Residue-level contacts at the interface:
Residue P60 in chain A interacts with residue P149 in chain B (closest heavy-atom distance 3.6 Å).
Residue N43 in chain A contacts residue K45 in chain B (closest heavy-atom distance 2.8 Å).
Residue L52 in chain A is in contact with residue D23 in chain B (closest heavy-atom distance 3.5 Å).
Residue T35 in chain A interacts with residue P32 in chain B (closest heavy-atom distance 4.0 Å).
Residue P60 in chain A contacts residue E10 in chain B (closest heavy-atom distance 3.6 Å).
Residue Q95 in chain A is in contact with residue V154 in chain B (closest heavy-atom distance 3.2 Å).
Residue L41 in chain A interacts with residue D23 in chain B (closest heavy-atom distance 3.6 Å).
Residue N39 in chain A is in contact with residue N39 in chain B (closest heavy-atom distance 3.3 Å).
Residue D110 in chain A interacts with residue K5 in chain B (closest heavy-atom distance 3.4 Å).
Residue D96 in chain A contacts residue R158 in chain B (closest heavy-atom distance 3.6 Å).
Residue H46 in chain A is in contact with residue G47 in chain B (closest heavy-atom distance 3.9 Å).
Residue H46 in chain A is in contact with residue T72 in chain B (closest heavy-atom distance 3.3 Å).
Residue C38 in chain A is in contact with residue I25 in chain B (closest heavy-atom distance 3.8 Å).
Residue E34 in chain A is in contact with residue P32 in chain B (closest heavy-atom distance 3.5 Å).
Residue K62 in chain A interacts with residue A151 in chain B (closest heavy-atom distance 3.7 Å).
Residue A108 in chain A contacts residue A151 in chain B (closest heavy-atom distance 3.5 Å).
Residue H46 in chain A is in contact with residue F48 in chain B (closest heavy-atom distance 3.3 Å).
Residue P57 in chain A contacts residue L12 in chain B (closest heavy-atom distance 4.0 Å).
Residue V42 in chain A interacts with residue F68 in chain B (closest heavy-atom distance 3.6 Å).
Residue N44 in chain A contacts residue F48 in chain B (closest heavy-atom distance 3.5 Å).
Residue L41 in chain A contacts residue K70 in chain B (closest heavy-atom distance 3.0 Å).
Residue L59 in chain A interacts with residue Q157 in chain B (closest heavy-atom distance 4.2 Å).
Residue N43 in chain A is in contact with residue N43 in chain B (closest heavy-atom distance 3.6 Å).
Residue K45 in chain A interacts with residue F48 in chain B (closest heavy-atom distance 3.3 Å).
Residue H46 in chain A is in contact with residue H46 in chain B (closest heavy-atom distance 3.0 Å).
Residue I55 in chain A interacts with residue V154 in chain B (closest heavy-atom distance 3.5 Å).
Residue L52 in chain A contacts residue G9 in chain B (closest heavy-atom distance 3.9 Å).
Residue N39 in chain A is in contact with residue A36 in chain B (closest heavy-atom distance 3.6 Å).
Residue L59 in chain A interacts with residue V154 in chain B (closest heavy-atom distance 3.9 Å).
Residue R29 in chain A interacts with residue V6 in chain B (closest heavy-atom distance 2.8 Å).
Residue V98 in chain A interacts with residue T155 in chain B (closest heavy-atom distance 3.6 Å).
Residue P60 in chain A is in contact with residue V154 in chain B (closest heavy-atom distance 3.5 Å).
Residue L52 in chain A contacts residue V8 in chain B (closest heavy-atom distance 3.6 Å).
Residue S50 in chain A interacts with residue K70 in chain B (closest heavy-atom distance 2.7 Å).
Residue N44 in chain A interacts with residue K45 in chain B (closest heavy-atom distance 3.1 Å).
Residue D109 in chain A contacts residue K150 in chain B (closest heavy-atom distance 3.8 Å).
Residue H46 in chain A contacts residue N74 in chain B (closest heavy-atom distance 3.7 Å).
Residue C38 in chain A contacts residue A36 in chain B (closest heavy-atom distance 3.8 Å).
Residue A99 in chain A contacts residue T155 in chain B (closest heavy-atom distance 4.1 Å).
Residue V54 in chain A interacts with residue E10 in chain B (closest heavy-atom distance 3.9 Å).
Residue L41 in chain A interacts with residue I25 in chain B (closest heavy-atom distance 3.6 Å).
Residue A99 in chain A is in contact with residue R158 in chain B (closest heavy-atom distance 3.8 Å).
Residue Q95 in chain A interacts with residue A151 in chain B (closest heavy-atom distance 3.8 Å).
Residue F37 in chain A interacts with residue V8 in chain B (closest heavy-atom distance 3.7 Å).
Residue N58 in chain A contacts residue A11 in chain B (closest heavy-atom distance 3.3 Å).
Residue N58 in chain A is in contact with residue R143 in chain B (closest heavy-atom distance 2.8 Å).
Residue N64 in chain A contacts residue V8 in chain B (closest heavy-atom distance 3.7 Å).
Residue N44 in chain A interacts with residue K70 in chain B (closest heavy-atom distance 2.6 Å).
Residue Y112 in chain A interacts with residue V6 in chain B (closest heavy-atom distance 3.9 Å).
Residue E34 in chain A interacts with residue V6 in chain B (closest heavy-atom distance 3.6 Å).
Residue V42 in chain A is in contact with residue G40 in chain B (closest heavy-atom distance 3.8 Å).
Residue Q95 in chain A contacts residue T155 in chain B (closest heavy-atom distance 3.1 Å).
Residue D109 in chain A is in contact with residue A151 in chain B (closest heavy-atom distance 2.9 Å).
Residue N58 in chain A interacts with residue L12 in chain B (closest heavy-atom distance 2.9 Å).
Residue N58 in chain A interacts with residue E10 in chain B (closest heavy-atom distance 3.6 Å).
Residue L41 in chain A contacts residue F68 in chain B (closest heavy-atom distance 3.5 Å).
Residue R29 in chain A contacts residue Q7 in chain B (closest heavy-atom distance 3.2 Å).
Residue R29 in chain A contacts residue K5 in chain B (closest heavy-atom distance 3.7 Å).
Residue V42 in chain A contacts residue L114 in chain B (closest heavy-atom distance 4.1 Å).
Residue K62 in chain A interacts with residue P149 in chain B (closest heavy-atom distance 3.4 Å).

Sequence of chain B:
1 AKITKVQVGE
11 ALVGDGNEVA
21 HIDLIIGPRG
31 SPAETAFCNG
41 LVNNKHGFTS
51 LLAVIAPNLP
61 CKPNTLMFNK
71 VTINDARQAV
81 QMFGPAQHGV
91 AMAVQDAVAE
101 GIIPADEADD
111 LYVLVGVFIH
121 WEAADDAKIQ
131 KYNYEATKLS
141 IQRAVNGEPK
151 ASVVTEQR

This data describes a binding interaction between two proteins.

Sequence of chain A:
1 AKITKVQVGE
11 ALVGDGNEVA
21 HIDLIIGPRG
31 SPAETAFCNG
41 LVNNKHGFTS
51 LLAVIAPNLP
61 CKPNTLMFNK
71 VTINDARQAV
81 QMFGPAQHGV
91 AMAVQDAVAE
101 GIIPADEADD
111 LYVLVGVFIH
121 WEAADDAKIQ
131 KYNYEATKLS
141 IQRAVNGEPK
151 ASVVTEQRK